Sequence of protein 2:
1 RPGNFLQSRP

The following describes two proteins that form a bound complex.

Sequence of protein 1:
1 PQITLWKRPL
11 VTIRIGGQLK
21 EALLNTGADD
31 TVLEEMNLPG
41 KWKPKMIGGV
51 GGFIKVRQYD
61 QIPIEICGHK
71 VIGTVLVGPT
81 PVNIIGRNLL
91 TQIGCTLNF

Interface contacts:
Residue G27 in protein 1 is in contact with residue G3 in protein 2 (closest heavy-atom distance 3.6 Å).
Residue G48 in protein 1 contacts residue N4 in protein 2 (closest heavy-atom distance 2.9 Å).
Residue G27 in protein 1 is in contact with residue F5 in protein 2 (closest heavy-atom distance 2.9 Å).
Residue I84 in protein 1 is in contact with residue L6 in protein 2 (closest heavy-atom distance 3.9 Å).
Residue A28 in protein 1 is in contact with residue F5 in protein 2 (closest heavy-atom distance 4.4 Å).
Residue I84 in protein 1 contacts residue N4 in protein 2 (closest heavy-atom distance 3.6 Å).
Residue G48 in protein 1 is in contact with residue F5 in protein 2 (closest heavy-atom distance 4.9 Å).
Residue D29 in protein 1 is in contact with residue G3 in protein 2 (closest heavy-atom distance 2.9 Å).
Residue I47 in protein 1 contacts residue N4 in protein 2 (closest heavy-atom distance 4.8 Å).
Residue A28 in protein 1 is in contact with residue G3 in protein 2 (closest heavy-atom distance 3.4 Å).
Residue V32 in protein 1 is in contact with residue N4 in protein 2 (closest heavy-atom distance 3.6 Å).
Residue R8 in protein 1 contacts residue S8 in protein 2 (closest heavy-atom distance 3.6 Å).
Residue V50 in protein 1 is in contact with residue L6 in protein 2 (closest heavy-atom distance 3.9 Å).
Residue N25 in protein 1 contacts residue N4 in protein 2 (closest heavy-atom distance 3.7 Å).
Residue L23 in protein 1 is in contact with residue L6 in protein 2 (closest heavy-atom distance 3.5 Å).
Residue G48 in protein 1 is in contact with residue P2 in protein 2 (closest heavy-atom distance 3.6 Å).
Residue D30 in protein 1 is in contact with residue N4 in protein 2 (closest heavy-atom distance 3.9 Å).
Residue G49 in protein 1 interacts with residue F5 in protein 2 (closest heavy-atom distance 4.1 Å).
Residue V50 in protein 1 contacts residue Q7 in protein 2 (closest heavy-atom distance 4.4 Å).
Residue N25 in protein 1 is in contact with residue F5 in protein 2 (closest heavy-atom distance 4.5 Å).
Residue N25 in protein 1 is in contact with residue L6 in protein 2 (closest heavy-atom distance 3.7 Å).
Residue F53 in protein 1 contacts residue R1 in protein 2 (closest heavy-atom distance 3.9 Å).
Residue P81 in protein 1 is in contact with residue L6 in protein 2 (closest heavy-atom distance 4.0 Å).
Residue V82 in protein 1 contacts residue L6 in protein 2 (closest heavy-atom distance 3.5 Å).
Residue G27 in protein 1 interacts with residue N4 in protein 2 (closest heavy-atom distance 3.9 Å).
Residue G48 in protein 1 contacts residue G3 in protein 2 (closest heavy-atom distance 3.0 Å).
Residue V50 in protein 1 is in contact with residue N4 in protein 2 (closest heavy-atom distance 4.2 Å).
Residue G27 in protein 1 contacts residue L6 in protein 2 (closest heavy-atom distance 4.9 Å).
Residue A28 in protein 1 interacts with residue N4 in protein 2 (closest heavy-atom distance 3.5 Å).
Residue G49 in protein 1 is in contact with residue P2 in protein 2 (closest heavy-atom distance 4.3 Å).
Residue D29 in protein 1 interacts with residue N4 in protein 2 (closest heavy-atom distance 4.8 Å).
Residue G48 in protein 1 is in contact with residue R1 in protein 2 (closest heavy-atom distance 4.8 Å).
Residue G49 in protein 1 contacts residue N4 in protein 2 (closest heavy-atom distance 3.0 Å).
Residue V50 in protein 1 contacts residue F5 in protein 2 (closest heavy-atom distance 4.2 Å).
Residue T80 in protein 1 contacts residue L6 in protein 2 (closest heavy-atom distance 4.6 Å).
Residue F53 in protein 1 contacts residue P2 in protein 2 (closest heavy-atom distance 3.9 Å).
Residue D30 in protein 1 interacts with residue G3 in protein 2 (closest heavy-atom distance 4.7 Å).
Residue R8 in protein 1 contacts residue R9 in protein 2 (closest heavy-atom distance 3.9 Å).